Interface contacts:
Residue D140 in chain B is in contact with residue S180 in chain A (closest heavy-atom distance 3.1 Å).
Residue R142 in chain B interacts with residue D182 in chain A (closest heavy-atom distance 3.0 Å).
Residue Q104 in chain B is in contact with residue L56 in chain A (closest heavy-atom distance 3.2 Å).
Residue Y151 in chain B interacts with residue S89 in chain A (closest heavy-atom distance 3.1 Å).
Residue S96 in chain B contacts residue V93 in chain A (closest heavy-atom distance 3.7 Å).
Residue S180 in chain B contacts residue D140 in chain A (closest heavy-atom distance 3.1 Å).
Residue L97 in chain B is in contact with residue F100 in chain A (closest heavy-atom distance 3.6 Å).
Residue L85 in chain B interacts with residue M147 in chain A (closest heavy-atom distance 3.5 Å).
Residue Y208 in chain B contacts residue P94 in chain A (closest heavy-atom distance 3.8 Å).
Residue R142 in chain B is in contact with residue D179 in chain A (closest heavy-atom distance 3.9 Å).
Residue S96 in chain B is in contact with residue L97 in chain A (closest heavy-atom distance 3.6 Å).
Residue L60 in chain B interacts with residue L213 in chain A (closest heavy-atom distance 3.6 Å).
Residue F100 in chain B interacts with residue L97 in chain A (closest heavy-atom distance 3.6 Å).
Residue D179 in chain B contacts residue R141 in chain A (closest heavy-atom distance 3.4 Å).
Residue R141 in chain B interacts with residue S180 in chain A (closest heavy-atom distance 3.9 Å).
Residue Q104 in chain B interacts with residue G57 in chain A (closest heavy-atom distance 3.8 Å).
Residue L97 in chain B interacts with residue S96 in chain A (closest heavy-atom distance 3.6 Å).
Residue D82 in chain B interacts with residue Y151 in chain A (closest heavy-atom distance 3.7 Å).
Residue S96 in chain B contacts residue S96 in chain A (closest heavy-atom distance 3.5 Å).
Residue F100 in chain B contacts residue L56 in chain A (closest heavy-atom distance 3.9 Å).
Residue M147 in chain B contacts residue L85 in chain A (closest heavy-atom distance 3.1 Å).
Residue Y151 in chain B is in contact with residue D82 in chain A (closest heavy-atom distance 3.7 Å).
Residue Y151 in chain B is in contact with residue V90 in chain A (closest heavy-atom distance 2.6 Å).
Residue I87 in chain B is in contact with residue F148 in chain A (closest heavy-atom distance 3.5 Å).
Residue L181 in chain B interacts with residue I145 in chain A (closest heavy-atom distance 3.7 Å).
Residue P94 in chain B interacts with residue Y208 in chain A (closest heavy-atom distance 3.7 Å).
Residue I145 in chain B contacts residue A234 in chain A (closest heavy-atom distance 3.3 Å).
Residue D182 in chain B contacts residue R142 in chain A (closest heavy-atom distance 3.1 Å).
Residue R142 in chain B interacts with residue L181 in chain A (closest heavy-atom distance 2.8 Å).
Residue F148 in chain B is in contact with residue I87 in chain A (closest heavy-atom distance 3.3 Å).
Residue R141 in chain B is in contact with residue D179 in chain A (closest heavy-atom distance 3.3 Å).
Residue P94 in chain B is in contact with residue Y151 in chain A (closest heavy-atom distance 3.4 Å).
Residue Y208 in chain B is in contact with residue V93 in chain A (closest heavy-atom distance 3.8 Å).
Residue D88 in chain B contacts residue F148 in chain A (closest heavy-atom distance 3.6 Å).
Residue T92 in chain B is in contact with residue V93 in chain A (closest heavy-atom distance 3.8 Å).
Residue D179 in chain B is in contact with residue R142 in chain A (closest heavy-atom distance 3.9 Å).
Residue M201 in chain B interacts with residue I143 in chain A (closest heavy-atom distance 3.8 Å).
Residue V90 in chain B interacts with residue Y151 in chain A (closest heavy-atom distance 2.6 Å).
Residue S89 in chain B contacts residue Y151 in chain A (closest heavy-atom distance 3.2 Å).
Residue S180 in chain B is in contact with residue R142 in chain A (closest heavy-atom distance 2.9 Å).
Residue L213 in chain B contacts residue L60 in chain A (closest heavy-atom distance 3.5 Å).
Residue S184 in chain B is in contact with residue R142 in chain A (closest heavy-atom distance 3.5 Å).
Residue Y151 in chain B interacts with residue P94 in chain A (closest heavy-atom distance 3.4 Å).
Residue W62 in chain B is in contact with residue F100 in chain A (closest heavy-atom distance 3.4 Å).
Residue D187 in chain B interacts with residue R142 in chain A (closest heavy-atom distance 2.8 Å).
Residue R142 in chain B contacts residue S180 in chain A (closest heavy-atom distance 2.9 Å).
Residue F100 in chain B is in contact with residue W62 in chain A (closest heavy-atom distance 3.4 Å).
Residue F148 in chain B contacts residue D88 in chain A (closest heavy-atom distance 3.9 Å).
Residue V93 in chain B contacts residue Y208 in chain A (closest heavy-atom distance 3.8 Å).
Residue R142 in chain B contacts residue D187 in chain A (closest heavy-atom distance 2.7 Å).
Residue M147 in chain B interacts with residue I87 in chain A (closest heavy-atom distance 3.4 Å).
Residue V93 in chain B is in contact with residue S96 in chain A (closest heavy-atom distance 3.7 Å).
Residue R156 in chain B contacts residue D82 in chain A (closest heavy-atom distance 3.7 Å).
Residue L181 in chain B interacts with residue R142 in chain A (closest heavy-atom distance 2.9 Å).
Residue S180 in chain B contacts residue R141 in chain A (closest heavy-atom distance 3.9 Å).
Residue R142 in chain B contacts residue S184 in chain A (closest heavy-atom distance 3.6 Å).
Residue D140 in chain B interacts with residue D179 in chain A (closest heavy-atom distance 3.9 Å).
Residue I87 in chain B contacts residue Y151 in chain A (closest heavy-atom distance 3.7 Å).
Residue V93 in chain B contacts residue T92 in chain A (closest heavy-atom distance 3.9 Å).
Residue Y208 in chain B interacts with residue S89 in chain A (closest heavy-atom distance 3.9 Å).

Sequence of chain B:
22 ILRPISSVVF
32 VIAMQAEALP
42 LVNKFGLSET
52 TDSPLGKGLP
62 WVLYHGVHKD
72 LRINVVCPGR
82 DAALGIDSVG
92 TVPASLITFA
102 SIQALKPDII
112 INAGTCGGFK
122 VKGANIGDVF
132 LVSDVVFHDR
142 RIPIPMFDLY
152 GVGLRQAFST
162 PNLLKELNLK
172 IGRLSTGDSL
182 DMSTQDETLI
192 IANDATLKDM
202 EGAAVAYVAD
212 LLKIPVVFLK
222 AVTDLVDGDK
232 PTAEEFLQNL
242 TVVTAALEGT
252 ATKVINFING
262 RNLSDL

The following describes two proteins that form a bound complex.

Sequence of chain A:
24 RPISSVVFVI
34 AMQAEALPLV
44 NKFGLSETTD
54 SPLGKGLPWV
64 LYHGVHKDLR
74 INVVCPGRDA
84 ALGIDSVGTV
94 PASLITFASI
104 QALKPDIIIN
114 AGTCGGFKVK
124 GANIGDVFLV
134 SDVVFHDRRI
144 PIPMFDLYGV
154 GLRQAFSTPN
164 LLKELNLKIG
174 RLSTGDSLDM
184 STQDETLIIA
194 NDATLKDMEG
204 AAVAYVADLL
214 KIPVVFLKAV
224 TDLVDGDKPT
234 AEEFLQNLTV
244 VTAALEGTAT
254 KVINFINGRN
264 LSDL